This data describes a binding interaction between two proteins.

Sequence of the second protein:
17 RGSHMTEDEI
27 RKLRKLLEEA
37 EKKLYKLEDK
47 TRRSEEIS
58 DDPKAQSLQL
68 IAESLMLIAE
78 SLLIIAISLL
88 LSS

Sequence of the first protein:
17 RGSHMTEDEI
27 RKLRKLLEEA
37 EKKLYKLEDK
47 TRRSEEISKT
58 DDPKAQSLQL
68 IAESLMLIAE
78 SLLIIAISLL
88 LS

Interface contacts:
Residue L88 in the first protein is in contact with residue S19 in the second protein (closest heavy-atom distance 4.2 Å).
Residue I75 in the first protein contacts residue A76 in the second protein (closest heavy-atom distance 3.9 Å).
Residue L88 in the first protein contacts residue S90 in the second protein (closest heavy-atom distance 3.4 Å).
Residue S85 in the first protein is in contact with residue L87 in the second protein (closest heavy-atom distance 3.5 Å).
Residue I75 in the first protein is in contact with residue L72 in the second protein (closest heavy-atom distance 3.8 Å).
Residue P60 in the first protein is in contact with residue Q66 in the second protein (closest heavy-atom distance 4.1 Å).
Residue K61 in the first protein contacts residue D59 in the second protein (closest heavy-atom distance 2.8 Å).
Residue S64 in the first protein contacts residue Q66 in the second protein (closest heavy-atom distance 3.3 Å).
Residue L65 in the first protein contacts residue L65 in the second protein (closest heavy-atom distance 4.3 Å).
Residue S64 in the first protein interacts with residue A69 in the second protein (closest heavy-atom distance 4.3 Å).
Residue E70 in the first protein is in contact with residue L43 in the second protein (closest heavy-atom distance 3.8 Å).
Residue E51 in the first protein contacts residue K46 in the second protein (closest heavy-atom distance 3.9 Å).
Residue S78 in the first protein is in contact with residue L79 in the second protein (closest heavy-atom distance 3.8 Å).
Residue Q63 in the first protein is in contact with residue S50 in the second protein (closest heavy-atom distance 3.4 Å).
Residue L86 in the first protein interacts with residue L86 in the second protein (closest heavy-atom distance 4.0 Å).
Residue L67 in the first protein is in contact with residue L43 in the second protein (closest heavy-atom distance 3.8 Å).
Residue K61 in the first protein contacts residue A62 in the second protein (closest heavy-atom distance 3.8 Å).
Residue I82 in the first protein interacts with residue I82 in the second protein (closest heavy-atom distance 4.1 Å).
Residue I81 in the first protein interacts with residue L32 in the second protein (closest heavy-atom distance 3.9 Å).
Residue I82 in the first protein is in contact with residue A83 in the second protein (closest heavy-atom distance 3.6 Å).
Residue S71 in the first protein is in contact with residue M73 in the second protein (closest heavy-atom distance 3.5 Å).
Residue S85 in the first protein interacts with residue L86 in the second protein (closest heavy-atom distance 4.0 Å).
Residue L74 in the first protein interacts with residue A76 in the second protein (closest heavy-atom distance 4.3 Å).
Residue S85 in the first protein is in contact with residue S90 in the second protein (closest heavy-atom distance 4.2 Å).
Residue E44 in the first protein interacts with residue K39 in the second protein (closest heavy-atom distance 3.1 Å).
Residue S71 in the first protein interacts with residue L43 in the second protein (closest heavy-atom distance 3.8 Å).
Residue S89 in the first protein interacts with residue G18 in the second protein (closest heavy-atom distance 2.6 Å).
Residue L74 in the first protein contacts residue L40 in the second protein (closest heavy-atom distance 3.4 Å).
Residue I68 in the first protein contacts residue L65 in the second protein (closest heavy-atom distance 4.1 Å).
Residue I75 in the first protein contacts residue L79 in the second protein (closest heavy-atom distance 3.5 Å).
Residue I81 in the first protein interacts with residue L33 in the second protein (closest heavy-atom distance 3.4 Å).
Residue E77 in the first protein contacts residue A36 in the second protein (closest heavy-atom distance 3.5 Å).
Residue L67 in the first protein interacts with residue A69 in the second protein (closest heavy-atom distance 4.2 Å).
Residue S71 in the first protein contacts residue A69 in the second protein (closest heavy-atom distance 4.3 Å).
Residue L72 in the first protein contacts residue L72 in the second protein (closest heavy-atom distance 4.0 Å).
Residue L74 in the first protein contacts residue K39 in the second protein (closest heavy-atom distance 4.0 Å).
Residue S78 in the first protein is in contact with residue A83 in the second protein (closest heavy-atom distance 3.9 Å).
Residue I82 in the first protein is in contact with residue L86 in the second protein (closest heavy-atom distance 3.6 Å).
Residue L74 in the first protein interacts with residue A36 in the second protein (closest heavy-atom distance 3.9 Å).
Residue I81 in the first protein is in contact with residue A83 in the second protein (closest heavy-atom distance 4.3 Å).
Residue I82 in the first protein contacts residue L79 in the second protein (closest heavy-atom distance 3.8 Å).
Residue I68 in the first protein is in contact with residue A69 in the second protein (closest heavy-atom distance 4.0 Å).
Residue S78 in the first protein interacts with residue L80 in the second protein (closest heavy-atom distance 3.3 Å).
Residue Y41 in the first protein interacts with residue L32 in the second protein (closest heavy-atom distance 3.9 Å).
Residue S64 in the first protein contacts residue L65 in the second protein (closest heavy-atom distance 3.6 Å).
Residue S71 in the first protein is in contact with residue L72 in the second protein (closest heavy-atom distance 3.8 Å).
Residue S89 in the first protein contacts residue S90 in the second protein (closest heavy-atom distance 3.4 Å).
Residue E77 in the first protein contacts residue L32 in the second protein (closest heavy-atom distance 4.1 Å).
Residue I68 in the first protein is in contact with residue I68 in the second protein (closest heavy-atom distance 3.8 Å).
Residue I75 in the first protein is in contact with residue I75 in the second protein (closest heavy-atom distance 3.8 Å).
Residue K61 in the first protein is in contact with residue L65 in the second protein (closest heavy-atom distance 4.0 Å).
Residue I84 in the first protein is in contact with residue L29 in the second protein (closest heavy-atom distance 3.6 Å).
Residue L74 in the first protein is in contact with residue L43 in the second protein (closest heavy-atom distance 3.9 Å).
Residue I68 in the first protein is in contact with residue L72 in the second protein (closest heavy-atom distance 3.5 Å).
Residue L67 in the first protein is in contact with residue K46 in the second protein (closest heavy-atom distance 4.0 Å).
Residue E70 in the first protein contacts residue K46 in the second protein (closest heavy-atom distance 4.3 Å).
Residue E77 in the first protein interacts with residue K39 in the second protein (closest heavy-atom distance 3.3 Å).
Residue L79 in the first protein is in contact with residue L79 in the second protein (closest heavy-atom distance 3.7 Å).
Residue L67 in the first protein contacts residue T47 in the second protein (closest heavy-atom distance 3.4 Å).
Residue S89 in the first protein is in contact with residue S19 in the second protein (closest heavy-atom distance 4.3 Å).